This data describes a binding interaction between two proteins.

Sequence of the second protein:
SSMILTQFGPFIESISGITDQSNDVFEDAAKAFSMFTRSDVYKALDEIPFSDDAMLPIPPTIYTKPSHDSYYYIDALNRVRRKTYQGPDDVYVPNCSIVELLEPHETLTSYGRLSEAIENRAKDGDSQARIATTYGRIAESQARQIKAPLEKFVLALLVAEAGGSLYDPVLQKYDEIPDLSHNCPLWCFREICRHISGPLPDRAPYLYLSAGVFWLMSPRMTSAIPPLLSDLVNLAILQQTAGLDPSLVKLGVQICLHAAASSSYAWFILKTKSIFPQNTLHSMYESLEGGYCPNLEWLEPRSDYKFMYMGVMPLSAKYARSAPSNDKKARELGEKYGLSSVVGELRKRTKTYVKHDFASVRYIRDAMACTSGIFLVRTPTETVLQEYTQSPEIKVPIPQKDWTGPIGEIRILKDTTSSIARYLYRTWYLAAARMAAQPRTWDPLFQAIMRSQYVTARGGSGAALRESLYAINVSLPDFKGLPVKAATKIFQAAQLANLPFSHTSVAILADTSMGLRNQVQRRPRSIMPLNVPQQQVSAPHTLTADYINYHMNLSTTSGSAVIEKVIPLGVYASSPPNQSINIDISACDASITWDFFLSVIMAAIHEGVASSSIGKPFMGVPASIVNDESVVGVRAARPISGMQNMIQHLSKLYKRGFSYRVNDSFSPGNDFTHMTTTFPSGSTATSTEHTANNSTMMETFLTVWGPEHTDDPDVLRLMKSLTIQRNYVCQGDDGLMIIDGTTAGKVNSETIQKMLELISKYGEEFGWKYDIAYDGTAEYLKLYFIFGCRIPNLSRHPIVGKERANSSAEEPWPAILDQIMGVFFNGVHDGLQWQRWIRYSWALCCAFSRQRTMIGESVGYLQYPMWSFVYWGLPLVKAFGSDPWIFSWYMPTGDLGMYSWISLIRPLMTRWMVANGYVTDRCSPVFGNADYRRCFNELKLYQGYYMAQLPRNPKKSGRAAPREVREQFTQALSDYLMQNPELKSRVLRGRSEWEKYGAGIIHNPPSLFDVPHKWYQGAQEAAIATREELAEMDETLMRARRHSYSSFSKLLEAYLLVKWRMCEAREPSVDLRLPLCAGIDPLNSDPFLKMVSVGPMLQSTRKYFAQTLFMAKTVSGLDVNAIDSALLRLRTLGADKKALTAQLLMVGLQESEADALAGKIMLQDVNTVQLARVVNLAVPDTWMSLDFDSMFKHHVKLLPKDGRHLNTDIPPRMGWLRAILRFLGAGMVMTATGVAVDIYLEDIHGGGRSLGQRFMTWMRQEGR

Sequence of the first protein:
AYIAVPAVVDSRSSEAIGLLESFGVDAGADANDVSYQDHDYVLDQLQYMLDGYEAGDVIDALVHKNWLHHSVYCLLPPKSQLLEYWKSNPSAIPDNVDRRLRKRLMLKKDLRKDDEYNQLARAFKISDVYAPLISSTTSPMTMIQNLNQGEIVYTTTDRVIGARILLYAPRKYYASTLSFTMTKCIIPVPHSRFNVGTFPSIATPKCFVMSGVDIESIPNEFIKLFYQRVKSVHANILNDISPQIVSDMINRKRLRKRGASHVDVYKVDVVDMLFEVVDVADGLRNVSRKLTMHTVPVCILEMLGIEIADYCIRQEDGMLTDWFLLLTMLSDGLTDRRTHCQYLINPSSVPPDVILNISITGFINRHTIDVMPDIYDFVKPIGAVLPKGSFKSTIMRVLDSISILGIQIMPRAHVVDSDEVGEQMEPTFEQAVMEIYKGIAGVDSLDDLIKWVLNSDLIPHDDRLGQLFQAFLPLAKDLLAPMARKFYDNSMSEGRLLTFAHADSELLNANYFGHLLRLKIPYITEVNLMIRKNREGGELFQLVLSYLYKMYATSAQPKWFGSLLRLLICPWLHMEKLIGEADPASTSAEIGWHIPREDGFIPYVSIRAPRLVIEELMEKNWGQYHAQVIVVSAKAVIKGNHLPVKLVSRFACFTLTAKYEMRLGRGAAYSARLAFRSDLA

Interface contacts:
Residue E394 in the second protein interacts with residue P501 in the first protein (closest heavy-atom distance 3.7 Å).
Residue K396 in the second protein interacts with residue Q497 in the first protein (closest heavy-atom distance 2.8 Å).
Residue P640 in the second protein contacts residue L233 in the first protein (closest heavy-atom distance 3.7 Å).
Residue R639 in the second protein is in contact with residue Q236 in the first protein (closest heavy-atom distance 3.9 Å).
Residue T678 in the second protein is in contact with residue L535 in the first protein (closest heavy-atom distance 3.6 Å).
Residue V627 in the second protein interacts with residue E229 in the first protein (closest heavy-atom distance 3.4 Å).
Residue K396 in the second protein interacts with residue F496 in the first protein (closest heavy-atom distance 3.4 Å).
Residue E394 in the second protein is in contact with residue L500 in the first protein (closest heavy-atom distance 3.6 Å).
Residue T390 in the second protein interacts with residue R512 in the first protein (closest heavy-atom distance 3.2 Å).
Residue I395 in the second protein contacts residue L500 in the first protein (closest heavy-atom distance 3.5 Å).
Residue S392 in the second protein interacts with residue N536 in the first protein (closest heavy-atom distance 2.9 Å).
Residue W404 in the second protein interacts with residue S582 in the first protein (closest heavy-atom distance 3.6 Å).
Residue M676 in the second protein is in contact with residue N538 in the first protein (closest heavy-atom distance 2.4 Å).
Residue Q401 in the second protein is in contact with residue A580 in the first protein (closest heavy-atom distance 3.2 Å).
Residue G616 in the second protein is in contact with residue E55 in the first protein (closest heavy-atom distance 3.1 Å).
Residue I626 in the second protein interacts with residue E229 in the first protein (closest heavy-atom distance 4.0 Å).
Residue A638 in the second protein is in contact with residue L233 in the first protein (closest heavy-atom distance 4.0 Å).
Residue A472 in the second protein is in contact with residue K695 in the first protein (closest heavy-atom distance 3.1 Å).
Residue M676 in the second protein is in contact with residue Y539 in the first protein (closest heavy-atom distance 3.4 Å).
Residue I473 in the second protein interacts with residue K695 in the first protein (closest heavy-atom distance 3.4 Å).
Residue E468 in the second protein interacts with residue N690 in the first protein (closest heavy-atom distance 3.7 Å).
Residue M676 in the second protein contacts residue F540 in the first protein (closest heavy-atom distance 3.5 Å).
Residue V397 in the second protein contacts residue Q497 in the first protein (closest heavy-atom distance 3.4 Å).
Residue A624 in the second protein is in contact with residue Q48 in the first protein (closest heavy-atom distance 3.3 Å).
Residue P393 in the second protein is in contact with residue K504 in the first protein (closest heavy-atom distance 3.8 Å).
Residue Q401 in the second protein interacts with residue S582 in the first protein (closest heavy-atom distance 4.0 Å).
Residue P640 in the second protein interacts with residue A56 in the first protein (closest heavy-atom distance 3.8 Å).
Residue A77 in the second protein interacts with residue N517 in the first protein (closest heavy-atom distance 3.4 Å).
Residue P398 in the second protein contacts residue M578 in the first protein (closest heavy-atom distance 3.7 Å).
Residue I615 in the second protein is in contact with residue E55 in the first protein (closest heavy-atom distance 3.0 Å).
Residue R662 in the second protein interacts with residue G689 in the first protein (closest heavy-atom distance 3.9 Å).
Residue R636 in the second protein interacts with residue E224 in the first protein (closest heavy-atom distance 3.2 Å).
Residue A638 in the second protein contacts residue Q236 in the first protein (closest heavy-atom distance 3.2 Å).
Residue T390 in the second protein is in contact with residue N538 in the first protein (closest heavy-atom distance 4.0 Å).
Residue N499 in the second protein is in contact with residue L179 in the first protein (closest heavy-atom distance 3.5 Å).
Residue T677 in the second protein contacts residue N538 in the first protein (closest heavy-atom distance 3.7 Å).
Residue K396 in the second protein is in contact with residue L500 in the first protein (closest heavy-atom distance 3.8 Å).
Residue A637 in the second protein contacts residue Q236 in the first protein (closest heavy-atom distance 3.2 Å).
Residue R412 in the second protein interacts with residue Q584 in the first protein (closest heavy-atom distance 3.9 Å).
Residue D596 in the second protein contacts residue T581 in the first protein (closest heavy-atom distance 3.1 Å).
Residue S600 in the second protein interacts with residue S582 in the first protein (closest heavy-atom distance 3.2 Å).
Residue A624 in the second protein is in contact with residue L51 in the first protein (closest heavy-atom distance 3.9 Å).
Residue I626 in the second protein contacts residue L233 in the first protein (closest heavy-atom distance 3.6 Å).
Residue Q401 in the second protein interacts with residue T581 in the first protein (closest heavy-atom distance 2.3 Å).
Residue W595 in the second protein interacts with residue S582 in the first protein (closest heavy-atom distance 2.6 Å).
Residue T674 in the second protein is in contact with residue F540 in the first protein (closest heavy-atom distance 3.8 Å).
Residue D596 in the second protein interacts with residue S582 in the first protein (closest heavy-atom distance 3.5 Å).
Residue A472 in the second protein interacts with residue F405 in the first protein (closest heavy-atom distance 3.8 Å).
Residue Y389 in the second protein is in contact with residue N538 in the first protein (closest heavy-atom distance 3.8 Å).
Residue P618 in the second protein interacts with residue D52 in the first protein (closest heavy-atom distance 3.2 Å).
Residue S392 in the second protein contacts residue K504 in the first protein (closest heavy-atom distance 2.5 Å).
Residue N474 in the second protein is in contact with residue K695 in the first protein (closest heavy-atom distance 3.0 Å).
Residue H675 in the second protein interacts with residue N538 in the first protein (closest heavy-atom distance 3.2 Å).
Residue I395 in the second protein contacts residue F496 in the first protein (closest heavy-atom distance 3.6 Å).
Residue P398 in the second protein interacts with residue F496 in the first protein (closest heavy-atom distance 3.8 Å).
Residue N628 in the second protein interacts with residue E229 in the first protein (closest heavy-atom distance 3.3 Å).
Residue A77 in the second protein contacts residue K684 in the first protein (closest heavy-atom distance 4.0 Å).
Residue P623 in the second protein interacts with residue D52 in the first protein (closest heavy-atom distance 3.1 Å).
Residue R412 in the second protein interacts with residue A583 in the first protein (closest heavy-atom distance 3.7 Å).
Residue P407 in the second protein contacts residue Q584 in the first protein (closest heavy-atom distance 3.5 Å).